This data describes a binding interaction between two proteins.

Sequence of chain B:
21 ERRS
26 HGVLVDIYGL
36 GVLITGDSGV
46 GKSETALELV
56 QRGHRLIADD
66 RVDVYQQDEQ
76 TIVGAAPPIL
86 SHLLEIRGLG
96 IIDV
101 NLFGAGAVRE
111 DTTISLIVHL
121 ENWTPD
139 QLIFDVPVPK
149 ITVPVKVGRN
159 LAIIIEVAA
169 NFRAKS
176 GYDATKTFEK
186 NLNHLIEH

Residue-level contacts at the interface:
Residue V165 in chain A interacts with residue L94 in chain B (closest heavy-atom distance 4.0 Å).
Residue I161 in chain A is in contact with residue Q56 in chain B (closest heavy-atom distance 3.6 Å).
Residue L190 in chain A contacts residue I84 in chain B (closest heavy-atom distance 4.3 Å).
Residue N186 in chain A interacts with residue I84 in chain B (closest heavy-atom distance 2.6 Å).
Residue V165 in chain A interacts with residue L52 in chain B (closest heavy-atom distance 3.4 Å).
Residue G156 in chain A interacts with residue E49 in chain B (closest heavy-atom distance 4.2 Å).
Residue V155 in chain A interacts with residue V153 in chain B (closest heavy-atom distance 3.3 Å).
Residue I162 in chain A is in contact with residue L94 in chain B (closest heavy-atom distance 4.1 Å).
Residue P152 in chain A contacts residue R92 in chain B (closest heavy-atom distance 3.4 Å).
Residue V155 in chain A interacts with residue V45 in chain B (closest heavy-atom distance 4.0 Å).
Residue T182 in chain A contacts residue L88 in chain B (closest heavy-atom distance 4.2 Å).
Residue L187 in chain A contacts residue I84 in chain B (closest heavy-atom distance 4.6 Å).
Residue D126 in chain A interacts with residue R92 in chain B (closest heavy-atom distance 4.5 Å).
Residue I161 in chain A interacts with residue E53 in chain B (closest heavy-atom distance 3.0 Å).
Residue V165 in chain A contacts residue F103 in chain B (closest heavy-atom distance 4.3 Å).
Residue N158 in chain A contacts residue E53 in chain B (closest heavy-atom distance 3.5 Å).
Residue R57 in chain A contacts residue Q56 in chain B (closest heavy-atom distance 3.0 Å).
Residue V151 in chain A is in contact with residue G93 in chain B (closest heavy-atom distance 4.2 Å).
Residue I149 in chain A is in contact with residue L94 in chain B (closest heavy-atom distance 3.5 Å).
Residue T182 in chain A is in contact with residue D98 in chain B (closest heavy-atom distance 2.6 Å).
Residue Y177 in chain A contacts residue N101 in chain B (closest heavy-atom distance 3.9 Å).
Residue I162 in chain A is in contact with residue E49 in chain B (closest heavy-atom distance 4.7 Å).
Residue F183 in chain A interacts with residue I96 in chain B (closest heavy-atom distance 4.3 Å).
Residue V151 in chain A contacts residue L94 in chain B (closest heavy-atom distance 3.9 Å).
Residue V155 in chain A is in contact with residue V155 in chain B (closest heavy-atom distance 3.6 Å).
Residue T150 in chain A interacts with residue G93 in chain B (closest heavy-atom distance 3.7 Å).
Residue N169 in chain A interacts with residue L102 in chain B (closest heavy-atom distance 4.0 Å).
Residue V165 in chain A is in contact with residue I97 in chain B (closest heavy-atom distance 3.9 Å).
Residue A172 in chain A interacts with residue L102 in chain B (closest heavy-atom distance 3.6 Å).
Residue A166 in chain A interacts with residue L94 in chain B (closest heavy-atom distance 4.2 Å).
Residue T182 in chain A contacts residue N101 in chain B (closest heavy-atom distance 3.7 Å).
Residue L190 in chain A interacts with residue P83 in chain B (closest heavy-atom distance 3.8 Å).
Residue N158 in chain A contacts residue N158 in chain B (closest heavy-atom distance 4.5 Å).
Residue N186 in chain A interacts with residue P83 in chain B (closest heavy-atom distance 3.5 Å).
Residue T182 in chain A contacts residue H87 in chain B (closest heavy-atom distance 4.6 Å).
Residue V165 in chain A interacts with residue L102 in chain B (closest heavy-atom distance 3.8 Å).
Residue T182 in chain A is in contact with residue S86 in chain B (closest heavy-atom distance 4.3 Å).
Residue A179 in chain A interacts with residue I97 in chain B (closest heavy-atom distance 4.4 Å).
Residue W123 in chain A is in contact with residue R92 in chain B (closest heavy-atom distance 4.5 Å).
Residue F183 in chain A interacts with residue L88 in chain B (closest heavy-atom distance 4.0 Å).
Residue N186 in chain A is in contact with residue L85 in chain B (closest heavy-atom distance 4.1 Å).
Residue I149 in chain A is in contact with residue G93 in chain B (closest heavy-atom distance 4.0 Å).
Residue G156 in chain A contacts residue V153 in chain B (closest heavy-atom distance 4.7 Å).
Residue V155 in chain A is in contact with residue K154 in chain B (closest heavy-atom distance 3.4 Å).
Residue G156 in chain A interacts with residue L159 in chain B (closest heavy-atom distance 4.3 Å).
Residue A179 in chain A is in contact with residue L88 in chain B (closest heavy-atom distance 4.4 Å).
Residue N186 in chain A interacts with residue S86 in chain B (closest heavy-atom distance 2.8 Å).
Residue G156 in chain A is in contact with residue G46 in chain B (closest heavy-atom distance 4.4 Å).
Residue W123 in chain A interacts with residue G44 in chain B (closest heavy-atom distance 4.8 Å).
Residue N186 in chain A interacts with residue L88 in chain B (closest heavy-atom distance 4.1 Å).
Residue I161 in chain A interacts with residue L52 in chain B (closest heavy-atom distance 4.2 Å).
Residue A179 in chain A interacts with residue I96 in chain B (closest heavy-atom distance 3.5 Å).
Residue F183 in chain A interacts with residue I84 in chain B (closest heavy-atom distance 3.4 Å).
Residue P152 in chain A is in contact with residue G93 in chain B (closest heavy-atom distance 4.4 Å).
Residue G156 in chain A interacts with residue T50 in chain B (closest heavy-atom distance 4.8 Å).
Residue N169 in chain A is in contact with residue I97 in chain B (closest heavy-atom distance 4.1 Å).
Residue I162 in chain A contacts residue I91 in chain B (closest heavy-atom distance 3.9 Å).
Residue A179 in chain A contacts residue D98 in chain B (closest heavy-atom distance 4.4 Å).
Residue H189 in chain A is in contact with residue P83 in chain B (closest heavy-atom distance 3.9 Å).
Residue D178 in chain A interacts with residue N101 in chain B (closest heavy-atom distance 3.9 Å).

Sequence of chain A:
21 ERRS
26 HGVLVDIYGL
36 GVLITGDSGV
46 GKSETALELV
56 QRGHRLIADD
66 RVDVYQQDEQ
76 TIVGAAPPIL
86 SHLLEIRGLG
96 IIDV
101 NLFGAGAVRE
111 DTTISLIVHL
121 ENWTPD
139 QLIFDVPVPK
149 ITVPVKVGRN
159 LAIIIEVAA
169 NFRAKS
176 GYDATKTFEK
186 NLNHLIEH